This data describes a binding interaction between two proteins.

Sequence of chain A:
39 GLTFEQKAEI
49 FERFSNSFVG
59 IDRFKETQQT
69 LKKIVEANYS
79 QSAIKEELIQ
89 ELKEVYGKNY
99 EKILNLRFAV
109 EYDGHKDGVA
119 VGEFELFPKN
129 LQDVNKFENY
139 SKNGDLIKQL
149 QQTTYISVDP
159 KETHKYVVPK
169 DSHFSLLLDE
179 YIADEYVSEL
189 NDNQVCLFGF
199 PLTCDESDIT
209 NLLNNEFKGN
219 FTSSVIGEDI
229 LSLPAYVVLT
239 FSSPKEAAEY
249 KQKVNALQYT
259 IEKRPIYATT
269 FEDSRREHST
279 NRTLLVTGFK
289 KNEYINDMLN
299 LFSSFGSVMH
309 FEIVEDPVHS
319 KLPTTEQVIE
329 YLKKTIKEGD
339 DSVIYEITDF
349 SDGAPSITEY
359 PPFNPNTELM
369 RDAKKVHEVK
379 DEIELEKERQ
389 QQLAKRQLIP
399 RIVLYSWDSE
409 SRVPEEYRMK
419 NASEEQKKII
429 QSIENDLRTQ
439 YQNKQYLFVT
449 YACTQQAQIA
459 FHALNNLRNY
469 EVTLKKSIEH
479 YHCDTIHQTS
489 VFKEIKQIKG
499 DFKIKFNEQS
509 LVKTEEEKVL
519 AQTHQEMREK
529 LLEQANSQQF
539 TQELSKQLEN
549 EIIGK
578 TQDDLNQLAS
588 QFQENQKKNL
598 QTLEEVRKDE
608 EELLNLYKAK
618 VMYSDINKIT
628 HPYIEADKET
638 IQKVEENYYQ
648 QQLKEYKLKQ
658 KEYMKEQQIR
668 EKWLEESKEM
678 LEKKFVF

Interface contacts:
Residue A352 in chain A is in contact with residue P1076 in chain B (closest heavy-atom distance 3.6 Å).
Residue I397 in chain A is in contact with residue E1056 in chain B (closest heavy-atom distance 3.4 Å).
Residue L396 in chain A contacts residue V1044 in chain B (closest heavy-atom distance 3.8 Å).
Residue R369 in chain A interacts with residue I950 in chain B (closest heavy-atom distance 3.1 Å).
Residue E380 in chain A contacts residue Y689 in chain B (closest heavy-atom distance 3.7 Å).
Residue D350 in chain A is in contact with residue P1076 in chain B (closest heavy-atom distance 3.1 Å).
Residue A392 in chain A is in contact with residue F1040 in chain B (closest heavy-atom distance 3.3 Å).
Residue A392 in chain A is in contact with residue Q1043 in chain B (closest heavy-atom distance 3.2 Å).
Residue V377 in chain A interacts with residue L693 in chain B (closest heavy-atom distance 3.5 Å).
Residue I502 in chain A interacts with residue Y1053 in chain B (closest heavy-atom distance 3.7 Å).
Residue D499 in chain A interacts with residue K1052 in chain B (closest heavy-atom distance 2.5 Å).
Residue R369 in chain A interacts with residue G984 in chain B (closest heavy-atom distance 2.7 Å).
Residue G498 in chain A interacts with residue K1052 in chain B (closest heavy-atom distance 3.3 Å).
Residue T365 in chain A is in contact with residue Q1029 in chain B (closest heavy-atom distance 3.4 Å).
Residue L396 in chain A interacts with residue Y1053 in chain B (closest heavy-atom distance 3.5 Å).
Residue I502 in chain A interacts with residue E1050 in chain B (closest heavy-atom distance 3.3 Å).
Residue Q388 in chain A interacts with residue Q1043 in chain B (closest heavy-atom distance 3.1 Å).
Residue D350 in chain A is in contact with residue K1077 in chain B (closest heavy-atom distance 2.7 Å).
Residue P353 in chain A is in contact with residue Y1073 in chain B (closest heavy-atom distance 3.9 Å).
Residue P363 in chain A is in contact with residue Q1029 in chain B (closest heavy-atom distance 3.0 Å).
Residue D370 in chain A is in contact with residue L685 in chain B (closest heavy-atom distance 3.8 Å).
Residue L396 in chain A is in contact with residue E1056 in chain B (closest heavy-atom distance 2.9 Å).
Residue A352 in chain A is in contact with residue Y1073 in chain B (closest heavy-atom distance 3.3 Å).
Residue L391 in chain A interacts with residue Y1031 in chain B (closest heavy-atom distance 3.7 Å).
Residue Q389 in chain A is in contact with residue Q1043 in chain B (closest heavy-atom distance 3.1 Å).
Residue V377 in chain A is in contact with residue Y689 in chain B (closest heavy-atom distance 3.5 Å).
Residue L367 in chain A is in contact with residue R947 in chain B (closest heavy-atom distance 3.1 Å).
Residue A371 in chain A contacts residue K688 in chain B (closest heavy-atom distance 3.7 Å).
Residue A371 in chain A contacts residue Y689 in chain B (closest heavy-atom distance 3.2 Å).
Residue Q395 in chain A is in contact with residue Y1031 in chain B (closest heavy-atom distance 3.3 Å).
Residue I381 in chain A contacts residue Q941 in chain B (closest heavy-atom distance 3.2 Å).
Residue K372 in chain A contacts residue K688 in chain B (closest heavy-atom distance 3.9 Å).
Residue L391 in chain A interacts with residue T1030 in chain B (closest heavy-atom distance 3.5 Å).
Residue K373 in chain A contacts residue E707 in chain B (closest heavy-atom distance 3.6 Å).
Residue P398 in chain A interacts with residue E1056 in chain B (closest heavy-atom distance 2.9 Å).
Residue F361 in chain A interacts with residue T1030 in chain B (closest heavy-atom distance 3.8 Å).
Residue K378 in chain A interacts with residue E696 in chain B (closest heavy-atom distance 3.0 Å).
Residue D370 in chain A contacts residue P948 in chain B (closest heavy-atom distance 3.5 Å).
Residue E380 in chain A is in contact with residue L945 in chain B (closest heavy-atom distance 3.4 Å).
Residue R369 in chain A contacts residue P948 in chain B (closest heavy-atom distance 3.4 Å).
Residue D370 in chain A interacts with residue R947 in chain B (closest heavy-atom distance 3.5 Å).
Residue V374 in chain A is in contact with residue E696 in chain B (closest heavy-atom distance 3.1 Å).
Residue I502 in chain A interacts with residue K1052 in chain B (closest heavy-atom distance 3.5 Å).
Residue V374 in chain A is in contact with residue E707 in chain B (closest heavy-atom distance 3.2 Å).
Residue L396 in chain A contacts residue A1057 in chain B (closest heavy-atom distance 3.6 Å).
Residue Q388 in chain A interacts with residue I944 in chain B (closest heavy-atom distance 3.2 Å).
Residue N505 in chain A is in contact with residue E1050 in chain B (closest heavy-atom distance 2.3 Å).
Residue R369 in chain A is in contact with residue R947 in chain B (closest heavy-atom distance 3.0 Å).
Residue F361 in chain A interacts with residue Q1029 in chain B (closest heavy-atom distance 4.0 Å).
Residue L391 in chain A contacts residue Q1029 in chain B (closest heavy-atom distance 3.4 Å).
Residue L391 in chain A interacts with residue F1040 in chain B (closest heavy-atom distance 3.5 Å).
Residue K494 in chain A interacts with residue D1055 in chain B (closest heavy-atom distance 3.2 Å).
Residue Q395 in chain A contacts residue F1040 in chain B (closest heavy-atom distance 3.9 Å).
Residue D370 in chain A is in contact with residue Q949 in chain B (closest heavy-atom distance 3.2 Å).
Residue E384 in chain A is in contact with residue I944 in chain B (closest heavy-atom distance 3.3 Å).
Residue A392 in chain A contacts residue V1044 in chain B (closest heavy-atom distance 3.9 Å).
Residue R369 in chain A interacts with residue P986 in chain B (closest heavy-atom distance 3.6 Å).
Residue K501 in chain A interacts with residue D1051 in chain B (closest heavy-atom distance 4.0 Å).
Residue E384 in chain A contacts residue L945 in chain B (closest heavy-atom distance 3.0 Å).
Residue E384 in chain A contacts residue R947 in chain B (closest heavy-atom distance 3.9 Å).

Sequence of chain B:
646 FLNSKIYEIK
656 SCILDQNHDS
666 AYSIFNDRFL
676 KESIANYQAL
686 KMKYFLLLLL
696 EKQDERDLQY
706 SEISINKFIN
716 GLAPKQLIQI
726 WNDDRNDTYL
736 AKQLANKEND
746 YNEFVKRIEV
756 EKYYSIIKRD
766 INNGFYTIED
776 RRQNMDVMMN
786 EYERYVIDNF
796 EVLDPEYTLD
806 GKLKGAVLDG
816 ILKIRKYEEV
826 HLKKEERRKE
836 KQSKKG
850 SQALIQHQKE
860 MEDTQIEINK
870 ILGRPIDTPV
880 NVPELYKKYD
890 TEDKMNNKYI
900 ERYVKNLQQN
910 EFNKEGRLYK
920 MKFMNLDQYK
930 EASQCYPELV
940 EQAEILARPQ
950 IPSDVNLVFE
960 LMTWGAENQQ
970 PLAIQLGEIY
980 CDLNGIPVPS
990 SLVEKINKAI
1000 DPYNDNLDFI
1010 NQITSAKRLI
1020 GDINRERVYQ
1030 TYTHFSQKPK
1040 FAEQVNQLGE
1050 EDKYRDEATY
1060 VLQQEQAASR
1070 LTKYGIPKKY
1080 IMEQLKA